Sequence of the first protein:
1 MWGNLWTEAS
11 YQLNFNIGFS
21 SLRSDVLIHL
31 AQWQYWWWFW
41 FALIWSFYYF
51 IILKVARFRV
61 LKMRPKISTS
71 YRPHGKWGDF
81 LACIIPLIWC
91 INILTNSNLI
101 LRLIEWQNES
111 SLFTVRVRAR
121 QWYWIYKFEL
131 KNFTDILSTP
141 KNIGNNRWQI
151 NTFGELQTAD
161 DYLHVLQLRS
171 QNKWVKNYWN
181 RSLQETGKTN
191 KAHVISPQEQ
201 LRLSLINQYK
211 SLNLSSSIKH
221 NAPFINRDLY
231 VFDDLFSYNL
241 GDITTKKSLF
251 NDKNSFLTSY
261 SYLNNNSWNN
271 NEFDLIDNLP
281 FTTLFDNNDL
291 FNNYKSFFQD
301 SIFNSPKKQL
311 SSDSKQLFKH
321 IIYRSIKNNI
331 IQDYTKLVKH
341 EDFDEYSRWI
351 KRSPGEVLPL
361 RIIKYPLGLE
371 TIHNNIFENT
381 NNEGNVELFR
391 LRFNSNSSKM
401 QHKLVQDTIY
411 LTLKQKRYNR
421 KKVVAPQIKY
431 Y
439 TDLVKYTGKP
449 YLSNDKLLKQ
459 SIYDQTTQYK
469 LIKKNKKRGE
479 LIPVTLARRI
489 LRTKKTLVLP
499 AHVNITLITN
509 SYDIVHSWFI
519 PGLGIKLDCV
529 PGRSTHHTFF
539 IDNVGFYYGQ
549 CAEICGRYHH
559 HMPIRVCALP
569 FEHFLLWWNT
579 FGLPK

Interface contacts:
Residue F297 in the first protein is in contact with residue A13 in the second protein (closest heavy-atom distance 3.7 Å).
Residue Y262 in the first protein is in contact with residue H8 in the second protein (closest heavy-atom distance 3.7 Å).
Residue I276 in the first protein is in contact with residue V5 in the second protein (closest heavy-atom distance 3.7 Å).
Residue S267 in the first protein contacts residue N7 in the second protein (closest heavy-atom distance 3.1 Å).
Residue F298 in the first protein interacts with residue N9 in the second protein (closest heavy-atom distance 3.9 Å).
Residue K339 in the first protein is in contact with residue L72 in the second protein (closest heavy-atom distance 3.4 Å).
Residue L317 in the first protein contacts residue I63 in the second protein (closest heavy-atom distance 3.7 Å).
Residue Q316 in the first protein interacts with residue A67 in the second protein (closest heavy-atom distance 3.5 Å).
Residue N304 in the first protein interacts with residue V5 in the second protein (closest heavy-atom distance 3.4 Å).
Residue N190 in the first protein interacts with residue E68 in the second protein (closest heavy-atom distance 3.4 Å).
Residue N266 in the first protein is in contact with residue N7 in the second protein (closest heavy-atom distance 2.8 Å).
Residue N269 in the first protein contacts residue S6 in the second protein (closest heavy-atom distance 3.9 Å).
Residue I276 in the first protein contacts residue Y10 in the second protein (closest heavy-atom distance 3.9 Å).
Residue S305 in the first protein is in contact with residue N9 in the second protein (closest heavy-atom distance 3.2 Å).
Residue F303 in the first protein contacts residue K57 in the second protein (closest heavy-atom distance 3.8 Å).
Residue N270 in the first protein interacts with residue S6 in the second protein (closest heavy-atom distance 3.5 Å).
Residue L310 in the first protein contacts residue H8 in the second protein (closest heavy-atom distance 3.5 Å).
Residue S305 in the first protein interacts with residue R64 in the second protein (closest heavy-atom distance 2.8 Å).
Residue N270 in the first protein interacts with residue E4 in the second protein (closest heavy-atom distance 3.4 Å).
Residue S312 in the first protein is in contact with residue Y71 in the second protein (closest heavy-atom distance 3.4 Å).
Residue L279 in the first protein interacts with residue Y10 in the second protein (closest heavy-atom distance 3.6 Å).
Residue H193 in the first protein contacts residue L72 in the second protein (closest heavy-atom distance 3.6 Å).
Residue N271 in the first protein interacts with residue E4 in the second protein (closest heavy-atom distance 3.4 Å).
Residue K191 in the first protein is in contact with residue L72 in the second protein (closest heavy-atom distance 3.7 Å).
Residue F298 in the first protein is in contact with residue A13 in the second protein (closest heavy-atom distance 3.6 Å).
Residue N271 in the first protein is in contact with residue N7 in the second protein (closest heavy-atom distance 2.3 Å).
Residue I302 in the first protein interacts with residue E61 in the second protein (closest heavy-atom distance 3.7 Å).
Residue D313 in the first protein interacts with residue A67 in the second protein (closest heavy-atom distance 3.6 Å).
Residue T258 in the first protein interacts with residue H8 in the second protein (closest heavy-atom distance 3.5 Å).
Residue I302 in the first protein contacts residue K57 in the second protein (closest heavy-atom distance 3.9 Å).
Residue N271 in the first protein contacts residue V5 in the second protein (closest heavy-atom distance 2.7 Å).
Residue F303 in the first protein interacts with residue T56 in the second protein (closest heavy-atom distance 3.7 Å).
Residue L279 in the first protein contacts residue L17 in the second protein (closest heavy-atom distance 3.9 Å).
Residue Q316 in the first protein interacts with residue Y71 in the second protein (closest heavy-atom distance 3.1 Å).
Residue Q316 in the first protein contacts residue K70 in the second protein (closest heavy-atom distance 3.2 Å).
Residue N270 in the first protein is in contact with residue V5 in the second protein (closest heavy-atom distance 3.6 Å).
Residue H320 in the first protein contacts residue K70 in the second protein (closest heavy-atom distance 3.0 Å).
Residue F273 in the first protein contacts residue T3 in the second protein (closest heavy-atom distance 3.3 Å).
Residue T258 in the first protein interacts with residue Q12 in the second protein (closest heavy-atom distance 3.4 Å).
Residue N278 in the first protein interacts with residue Y10 in the second protein (closest heavy-atom distance 2.3 Å).
Residue E272 in the first protein interacts with residue E4 in the second protein (closest heavy-atom distance 3.2 Å).
Residue P280 in the first protein contacts residue V14 in the second protein (closest heavy-atom distance 3.8 Å).
Residue N269 in the first protein interacts with residue N7 in the second protein (closest heavy-atom distance 3.0 Å).
Residue Y294 in the first protein interacts with residue Y10 in the second protein (closest heavy-atom distance 3.2 Å).
Residue S267 in the first protein interacts with residue S6 in the second protein (closest heavy-atom distance 3.7 Å).
Residue S261 in the first protein is in contact with residue H8 in the second protein (closest heavy-atom distance 2.8 Å).
Residue L310 in the first protein interacts with residue R64 in the second protein (closest heavy-atom distance 3.5 Å).
Residue W268 in the first protein contacts residue H8 in the second protein (closest heavy-atom distance 3.4 Å).
Residue L317 in the first protein contacts residue L66 in the second protein (closest heavy-atom distance 3.8 Å).
Residue N304 in the first protein is in contact with residue E4 in the second protein (closest heavy-atom distance 3.4 Å).
Residue N304 in the first protein is in contact with residue N9 in the second protein (closest heavy-atom distance 3.6 Å).
Residue I302 in the first protein contacts residue R64 in the second protein (closest heavy-atom distance 3.6 Å).
Residue N271 in the first protein interacts with residue T3 in the second protein (closest heavy-atom distance 3.9 Å).
Residue D300 in the first protein contacts residue K57 in the second protein (closest heavy-atom distance 3.2 Å).
Residue D313 in the first protein contacts residue R64 in the second protein (closest heavy-atom distance 2.8 Å).
Residue E272 in the first protein is in contact with residue T3 in the second protein (closest heavy-atom distance 3.3 Å).
Residue F273 in the first protein contacts residue V5 in the second protein (closest heavy-atom distance 3.6 Å).
Residue I302 in the first protein is in contact with residue A60 in the second protein (closest heavy-atom distance 3.6 Å).
Residue S267 in the first protein is in contact with residue H8 in the second protein (closest heavy-atom distance 2.7 Å).
Residue F298 in the first protein interacts with residue V5 in the second protein (closest heavy-atom distance 3.6 Å).

These two protein chains interact to form a complex.

Sequence of the second protein:
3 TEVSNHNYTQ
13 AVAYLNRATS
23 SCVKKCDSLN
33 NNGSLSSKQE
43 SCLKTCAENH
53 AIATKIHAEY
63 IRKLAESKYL